Sequence of chain B:
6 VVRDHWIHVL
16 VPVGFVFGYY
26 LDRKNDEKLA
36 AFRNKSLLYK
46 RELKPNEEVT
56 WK

Contacts between the two chains:
Residue K85 in chain A interacts with residue W56 in chain B (closest heavy-atom distance 3.6 Å).
Residue M91 in chain A interacts with residue F37 in chain B (closest heavy-atom distance 5.0 Å).
Residue E88 in chain A interacts with residue A36 in chain B (closest heavy-atom distance 3.9 Å).
Residue E84 in chain A contacts residue Y44 in chain B (closest heavy-atom distance 4.0 Å).
Residue A92 in chain A contacts residue L34 in chain B (closest heavy-atom distance 4.8 Å).
Residue E88 in chain A interacts with residue R38 in chain B (closest heavy-atom distance 4.9 Å).
Residue R89 in chain A is in contact with residue A36 in chain B (closest heavy-atom distance 5.0 Å).
Residue E88 in chain A interacts with residue F37 in chain B (closest heavy-atom distance 2.8 Å).
Residue A92 in chain A contacts residue A36 in chain B (closest heavy-atom distance 4.0 Å).

Sequence of chain A:
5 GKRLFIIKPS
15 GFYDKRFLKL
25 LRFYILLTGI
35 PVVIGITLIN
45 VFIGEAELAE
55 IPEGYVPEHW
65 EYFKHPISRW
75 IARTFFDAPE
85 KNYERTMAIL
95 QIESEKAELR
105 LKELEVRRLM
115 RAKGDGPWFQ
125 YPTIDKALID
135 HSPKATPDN

These two protein chains interact to form a complex.